Contacts between the two chains:
Residue Y117 in protein 2 is in contact with residue Y121 in protein 1 (closest heavy-atom distance 3.0 Å).
Residue Y117 in protein 2 is in contact with residue S122 in protein 1 (closest heavy-atom distance 3.3 Å).
Residue C113 in protein 2 contacts residue T39 in protein 1 (closest heavy-atom distance 2.9 Å).
Residue H114 in protein 2 interacts with residue G40 in protein 1 (closest heavy-atom distance 4.9 Å).
Residue L67 in protein 2 interacts with residue V32 in protein 1 (closest heavy-atom distance 3.7 Å).
Residue Y106 in protein 2 interacts with residue Y121 in protein 1 (closest heavy-atom distance 3.5 Å).
Residue F100 in protein 2 contacts residue E124 in protein 1 (closest heavy-atom distance 3.5 Å).
Residue H115 in protein 2 is in contact with residue V38 in protein 1 (closest heavy-atom distance 3.9 Å).
Residue L67 in protein 2 is in contact with residue S33 in protein 1 (closest heavy-atom distance 4.4 Å).
Residue R95 in protein 2 contacts residue S27 in protein 1 (closest heavy-atom distance 4.6 Å).
Residue H115 in protein 2 interacts with residue S122 in protein 1 (closest heavy-atom distance 2.7 Å).
Residue L67 in protein 2 is in contact with residue V126 in protein 1 (closest heavy-atom distance 4.1 Å).
Residue Q26 in protein 2 contacts residue T39 in protein 1 (closest heavy-atom distance 3.8 Å).
Residue C113 in protein 2 interacts with residue Q36 in protein 1 (closest heavy-atom distance 4.0 Å).
Residue Y117 in protein 2 contacts residue A118 in protein 1 (closest heavy-atom distance 4.3 Å).
Residue R97 in protein 2 interacts with residue S27 in protein 1 (closest heavy-atom distance 4.4 Å).
Residue C113 in protein 2 interacts with residue V38 in protein 1 (closest heavy-atom distance 3.5 Å).
Residue A68 in protein 2 contacts residue S31 in protein 1 (closest heavy-atom distance 3.4 Å).
Residue L67 in protein 2 contacts residue V38 in protein 1 (closest heavy-atom distance 4.0 Å).
Residue H114 in protein 2 interacts with residue V38 in protein 1 (closest heavy-atom distance 3.8 Å).
Residue H115 in protein 2 is in contact with residue T39 in protein 1 (closest heavy-atom distance 3.3 Å).
Residue L67 in protein 2 interacts with residue S122 in protein 1 (closest heavy-atom distance 4.4 Å).
Residue N66 in protein 2 contacts residue Y121 in protein 1 (closest heavy-atom distance 3.3 Å).
Residue H115 in protein 2 is in contact with residue S119 in protein 1 (closest heavy-atom distance 2.8 Å).
Residue Y117 in protein 2 is in contact with residue L120 in protein 1 (closest heavy-atom distance 3.2 Å).
Residue Y49 in protein 2 interacts with residue T39 in protein 1 (closest heavy-atom distance 3.8 Å).
Residue Y106 in protein 2 contacts residue S122 in protein 1 (closest heavy-atom distance 2.7 Å).
Residue R116 in protein 2 interacts with residue S122 in protein 1 (closest heavy-atom distance 4.8 Å).
Residue Y102 in protein 2 is in contact with residue Y121 in protein 1 (closest heavy-atom distance 3.7 Å).
Residue H114 in protein 2 contacts residue T39 in protein 1 (closest heavy-atom distance 3.2 Å).
Residue Q111 in protein 2 is in contact with residue R37 in protein 1 (closest heavy-atom distance 4.2 Å).
Residue A112 in protein 2 interacts with residue Q36 in protein 1 (closest heavy-atom distance 4.7 Å).
Residue H115 in protein 2 is in contact with residue A118 in protein 1 (closest heavy-atom distance 5.0 Å).
Residue W64 in protein 2 contacts residue Q36 in protein 1 (closest heavy-atom distance 3.7 Å).
Residue N66 in protein 2 interacts with residue V125 in protein 1 (closest heavy-atom distance 4.9 Å).
Residue F100 in protein 2 contacts residue Y121 in protein 1 (closest heavy-atom distance 3.5 Å).
Residue R97 in protein 2 contacts residue H28 in protein 1 (closest heavy-atom distance 3.7 Å).
Residue R116 in protein 2 is in contact with residue A118 in protein 1 (closest heavy-atom distance 3.6 Å).
Residue C113 in protein 2 contacts residue R37 in protein 1 (closest heavy-atom distance 3.5 Å).
Residue L67 in protein 2 contacts residue Q36 in protein 1 (closest heavy-atom distance 4.2 Å).
Residue Q111 in protein 2 interacts with residue Q36 in protein 1 (closest heavy-atom distance 2.9 Å).
Residue L67 in protein 2 is in contact with residue V125 in protein 1 (closest heavy-atom distance 4.5 Å).
Residue H115 in protein 2 contacts residue V115 in protein 1 (closest heavy-atom distance 4.1 Å).
Residue H115 in protein 2 interacts with residue G40 in protein 1 (closest heavy-atom distance 3.6 Å).
Residue A112 in protein 2 is in contact with residue T39 in protein 1 (closest heavy-atom distance 4.3 Å).
Residue A104 in protein 2 interacts with residue Y121 in protein 1 (closest heavy-atom distance 3.7 Å).
Residue K99 in protein 2 interacts with residue S72 in protein 1 (closest heavy-atom distance 4.7 Å).
Residue Y117 in protein 2 contacts residue S119 in protein 1 (closest heavy-atom distance 3.7 Å).
Residue G98 in protein 2 interacts with residue H28 in protein 1 (closest heavy-atom distance 4.8 Å).
Residue N66 in protein 2 interacts with residue V32 in protein 1 (closest heavy-atom distance 3.6 Å).
Residue H114 in protein 2 contacts residue S122 in protein 1 (closest heavy-atom distance 4.7 Å).
Residue L67 in protein 2 is in contact with residue S31 in protein 1 (closest heavy-atom distance 4.4 Å).
Residue A68 in protein 2 is in contact with residue V32 in protein 1 (closest heavy-atom distance 4.3 Å).
Residue H115 in protein 2 is in contact with residue L41 in protein 1 (closest heavy-atom distance 4.1 Å).
Residue R97 in protein 2 is in contact with residue Y121 in protein 1 (closest heavy-atom distance 3.0 Å).
Residue F100 in protein 2 is in contact with residue L120 in protein 1 (closest heavy-atom distance 4.1 Å).
Residue F100 in protein 2 contacts residue H28 in protein 1 (closest heavy-atom distance 4.0 Å).
Residue K99 in protein 2 is in contact with residue P71 in protein 1 (closest heavy-atom distance 4.5 Å).
Residue A112 in protein 2 is in contact with residue R37 in protein 1 (closest heavy-atom distance 4.0 Å).
Residue R116 in protein 2 is in contact with residue S119 in protein 1 (closest heavy-atom distance 3.5 Å).

These two protein chains interact to form a complex.

Sequence of protein 1:
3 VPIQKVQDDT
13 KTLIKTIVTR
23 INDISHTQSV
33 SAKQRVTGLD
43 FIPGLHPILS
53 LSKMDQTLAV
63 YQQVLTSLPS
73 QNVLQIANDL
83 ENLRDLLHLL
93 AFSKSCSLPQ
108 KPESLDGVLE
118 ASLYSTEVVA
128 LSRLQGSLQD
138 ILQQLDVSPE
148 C

Sequence of protein 2:
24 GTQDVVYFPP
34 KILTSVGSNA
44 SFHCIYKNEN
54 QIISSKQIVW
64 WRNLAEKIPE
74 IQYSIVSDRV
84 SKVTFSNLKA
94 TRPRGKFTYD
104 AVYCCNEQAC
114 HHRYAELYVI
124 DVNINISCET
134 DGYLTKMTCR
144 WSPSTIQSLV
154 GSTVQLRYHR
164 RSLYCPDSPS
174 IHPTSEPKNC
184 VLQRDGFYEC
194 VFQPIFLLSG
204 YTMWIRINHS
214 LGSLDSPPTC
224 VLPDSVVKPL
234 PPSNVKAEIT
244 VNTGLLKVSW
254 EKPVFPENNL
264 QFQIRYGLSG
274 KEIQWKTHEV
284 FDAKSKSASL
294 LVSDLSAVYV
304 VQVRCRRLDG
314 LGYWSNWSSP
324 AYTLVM